Sequence of the second protein:
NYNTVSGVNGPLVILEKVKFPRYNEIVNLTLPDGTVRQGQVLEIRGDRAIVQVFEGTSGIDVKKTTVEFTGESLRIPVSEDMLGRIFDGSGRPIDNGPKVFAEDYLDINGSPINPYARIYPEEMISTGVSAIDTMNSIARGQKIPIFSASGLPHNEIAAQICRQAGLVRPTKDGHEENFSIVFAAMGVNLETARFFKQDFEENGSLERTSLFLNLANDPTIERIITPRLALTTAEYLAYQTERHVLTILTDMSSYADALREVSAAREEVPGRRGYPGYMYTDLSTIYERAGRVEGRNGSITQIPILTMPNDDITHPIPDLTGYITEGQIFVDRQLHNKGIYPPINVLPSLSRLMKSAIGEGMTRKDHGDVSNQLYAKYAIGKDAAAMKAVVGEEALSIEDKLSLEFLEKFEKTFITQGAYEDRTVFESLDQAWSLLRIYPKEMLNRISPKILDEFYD

The following describes two proteins that form a bound complex.

Sequence of the first protein:
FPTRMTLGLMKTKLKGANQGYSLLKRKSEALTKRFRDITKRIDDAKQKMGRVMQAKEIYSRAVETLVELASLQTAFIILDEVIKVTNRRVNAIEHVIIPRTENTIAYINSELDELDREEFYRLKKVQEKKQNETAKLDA

Interface contacts:
Residue V419 in the second protein contacts residue L31 in the first protein (closest heavy-atom distance 5.0 Å).
Residue V298 in the second protein is in contact with residue Q207 in the first protein (closest heavy-atom distance 4.5 Å).
Residue V298 in the second protein is in contact with residue K204 in the first protein (closest heavy-atom distance 4.7 Å).